Sequence of chain B:
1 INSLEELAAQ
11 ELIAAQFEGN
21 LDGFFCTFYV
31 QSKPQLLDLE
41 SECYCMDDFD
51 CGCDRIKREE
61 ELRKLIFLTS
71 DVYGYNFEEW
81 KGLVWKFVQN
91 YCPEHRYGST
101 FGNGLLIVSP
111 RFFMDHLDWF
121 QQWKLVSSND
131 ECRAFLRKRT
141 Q

The following describes two proteins that form a bound complex.

Sequence of chain A:
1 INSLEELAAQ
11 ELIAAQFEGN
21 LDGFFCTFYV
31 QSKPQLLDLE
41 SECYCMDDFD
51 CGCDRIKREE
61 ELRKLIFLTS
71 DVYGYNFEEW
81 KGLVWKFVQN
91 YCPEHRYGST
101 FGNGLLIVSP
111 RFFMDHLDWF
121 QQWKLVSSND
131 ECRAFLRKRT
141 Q

Interface contacts:
Residue C53 in chain B is in contact with residue C43 in chain A (closest heavy-atom distance 3.8 Å).
Residue Q89 in chain B contacts residue Y97 in chain A (closest heavy-atom distance 3.8 Å).
Residue S41 in chain B contacts residue C51 in chain A (closest heavy-atom distance 3.5 Å).
Residue E40 in chain B contacts residue M46 in chain A (closest heavy-atom distance 3.6 Å).
Residue E94 in chain B interacts with residue G52 in chain A (closest heavy-atom distance 4.0 Å).
Residue E42 in chain B is in contact with residue E42 in chain A (closest heavy-atom distance 4.1 Å).
Residue L37 in chain B interacts with residue M46 in chain A (closest heavy-atom distance 4.0 Å).
Residue M46 in chain B contacts residue E40 in chain A (closest heavy-atom distance 3.6 Å).
Residue Y44 in chain B interacts with residue S41 in chain A (closest heavy-atom distance 3.4 Å).
Residue I56 in chain B is in contact with residue G52 in chain A (closest heavy-atom distance 3.7 Å).
Residue N90 in chain B interacts with residue H95 in chain A (closest heavy-atom distance 3.9 Å).
Residue N90 in chain B interacts with residue E94 in chain A (closest heavy-atom distance 3.6 Å).
Residue E42 in chain B is in contact with residue Y44 in chain A (closest heavy-atom distance 3.1 Å).
Residue H95 in chain B contacts residue Q89 in chain A (closest heavy-atom distance 3.2 Å).
Residue K86 in chain B interacts with residue Y97 in chain A (closest heavy-atom distance 3.0 Å).
Residue M46 in chain B contacts residue D38 in chain A (closest heavy-atom distance 3.2 Å).
Residue I56 in chain B interacts with residue C51 in chain A (closest heavy-atom distance 3.6 Å).
Residue G52 in chain B is in contact with residue I56 in chain A (closest heavy-atom distance 3.8 Å).
Residue Y97 in chain B contacts residue K86 in chain A (closest heavy-atom distance 3.4 Å).
Residue E40 in chain B is in contact with residue C45 in chain A (closest heavy-atom distance 4.0 Å).
Residue C43 in chain B interacts with residue I56 in chain A (closest heavy-atom distance 4.2 Å).
Residue L105 in chain B interacts with residue F49 in chain A (closest heavy-atom distance 3.8 Å).
Residue R63 in chain B interacts with residue F49 in chain A (closest heavy-atom distance 3.9 Å).
Residue C51 in chain B contacts residue I56 in chain A (closest heavy-atom distance 4.0 Å).
Residue R58 in chain B interacts with residue R96 in chain A (closest heavy-atom distance 3.3 Å).
Residue C45 in chain B interacts with residue E40 in chain A (closest heavy-atom distance 3.4 Å).
Residue H95 in chain B is in contact with residue N90 in chain A (closest heavy-atom distance 4.0 Å).
Residue D38 in chain B contacts residue F49 in chain A (closest heavy-atom distance 4.2 Å).
Residue D38 in chain B interacts with residue M46 in chain A (closest heavy-atom distance 3.8 Å).
Residue P93 in chain B interacts with residue R55 in chain A (closest heavy-atom distance 2.8 Å).
Residue F49 in chain B is in contact with residue L39 in chain A (closest heavy-atom distance 3.6 Å).
Residue Q89 in chain B interacts with residue H95 in chain A (closest heavy-atom distance 3.9 Å).
Residue C92 in chain B is in contact with residue C92 in chain A (closest heavy-atom distance 2.0 Å).
Residue D54 in chain B interacts with residue E94 in chain A (closest heavy-atom distance 3.6 Å).
Residue D50 in chain B is in contact with residue E94 in chain A (closest heavy-atom distance 3.8 Å).
Residue C51 in chain B is in contact with residue E40 in chain A (closest heavy-atom distance 4.0 Å).
Residue C92 in chain B contacts residue R55 in chain A (closest heavy-atom distance 2.8 Å).
Residue Y97 in chain B interacts with residue R58 in chain A (closest heavy-atom distance 3.6 Å).
Residue D47 in chain B contacts residue D38 in chain A (closest heavy-atom distance 2.9 Å).
Residue C53 in chain B contacts residue S41 in chain A (closest heavy-atom distance 4.3 Å).
Residue S41 in chain B contacts residue Y44 in chain A (closest heavy-atom distance 3.3 Å).
Residue H95 in chain B is in contact with residue R55 in chain A (closest heavy-atom distance 4.0 Å).
Residue C43 in chain B is in contact with residue E42 in chain A (closest heavy-atom distance 4.3 Å).
Residue E94 in chain B contacts residue D54 in chain A (closest heavy-atom distance 3.3 Å).
Residue F49 in chain B is in contact with residue L105 in chain A (closest heavy-atom distance 4.0 Å).
Residue Y44 in chain B interacts with residue E42 in chain A (closest heavy-atom distance 3.2 Å).
Residue D38 in chain B contacts residue D47 in chain A (closest heavy-atom distance 3.4 Å).
Residue L39 in chain B interacts with residue F49 in chain A (closest heavy-atom distance 3.5 Å).
Residue E94 in chain B contacts residue R55 in chain A (closest heavy-atom distance 3.1 Å).
Residue E94 in chain B contacts residue D50 in chain A (closest heavy-atom distance 2.8 Å).
Residue Y97 in chain B is in contact with residue Q89 in chain A (closest heavy-atom distance 3.1 Å).
Residue C51 in chain B contacts residue S41 in chain A (closest heavy-atom distance 2.6 Å).
Residue C45 in chain B interacts with residue S41 in chain A (closest heavy-atom distance 4.3 Å).
Residue I56 in chain B interacts with residue I56 in chain A (closest heavy-atom distance 4.2 Å).
Residue E42 in chain B interacts with residue C43 in chain A (closest heavy-atom distance 2.9 Å).
Residue Y44 in chain B is in contact with residue C43 in chain A (closest heavy-atom distance 4.2 Å).
Residue R55 in chain B interacts with residue E94 in chain A (closest heavy-atom distance 3.5 Å).
Residue C43 in chain B interacts with residue C43 in chain A (closest heavy-atom distance 2.1 Å).
Residue C53 in chain B contacts residue I56 in chain A (closest heavy-atom distance 4.0 Å).
Residue F49 in chain B is in contact with residue R63 in chain A (closest heavy-atom distance 4.2 Å).